Sequence of protein 2:
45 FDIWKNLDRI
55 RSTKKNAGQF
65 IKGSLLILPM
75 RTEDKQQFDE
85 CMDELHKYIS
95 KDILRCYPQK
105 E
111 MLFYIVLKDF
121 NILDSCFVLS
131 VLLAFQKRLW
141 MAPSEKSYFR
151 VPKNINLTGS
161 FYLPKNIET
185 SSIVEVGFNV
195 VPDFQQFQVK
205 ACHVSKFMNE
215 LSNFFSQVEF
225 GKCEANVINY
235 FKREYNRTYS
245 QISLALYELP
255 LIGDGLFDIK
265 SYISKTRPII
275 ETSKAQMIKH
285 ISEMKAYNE

Residue-level contacts at the interface:
Residue D531 in protein 1 interacts with residue A205 in protein 2 (closest heavy-atom distance 3.0 Å).
Residue I522 in protein 1 is in contact with residue M141 in protein 2 (closest heavy-atom distance 4.4 Å).
Residue E526 in protein 1 is in contact with residue M141 in protein 2 (closest heavy-atom distance 3.5 Å).
Residue L554 in protein 1 is in contact with residue K204 in protein 2 (closest heavy-atom distance 4.0 Å).
Residue V523 in protein 1 interacts with residue M141 in protein 2 (closest heavy-atom distance 3.7 Å).
Residue I522 in protein 1 is in contact with residue W140 in protein 2 (closest heavy-atom distance 3.5 Å).
Residue V523 in protein 1 interacts with residue W140 in protein 2 (closest heavy-atom distance 3.4 Å).
Residue D531 in protein 1 contacts residue C206 in protein 2 (closest heavy-atom distance 5.0 Å).
Residue E526 in protein 1 interacts with residue N156 in protein 2 (closest heavy-atom distance 4.6 Å).

The following describes two proteins that form a bound complex.

Sequence of protein 1:
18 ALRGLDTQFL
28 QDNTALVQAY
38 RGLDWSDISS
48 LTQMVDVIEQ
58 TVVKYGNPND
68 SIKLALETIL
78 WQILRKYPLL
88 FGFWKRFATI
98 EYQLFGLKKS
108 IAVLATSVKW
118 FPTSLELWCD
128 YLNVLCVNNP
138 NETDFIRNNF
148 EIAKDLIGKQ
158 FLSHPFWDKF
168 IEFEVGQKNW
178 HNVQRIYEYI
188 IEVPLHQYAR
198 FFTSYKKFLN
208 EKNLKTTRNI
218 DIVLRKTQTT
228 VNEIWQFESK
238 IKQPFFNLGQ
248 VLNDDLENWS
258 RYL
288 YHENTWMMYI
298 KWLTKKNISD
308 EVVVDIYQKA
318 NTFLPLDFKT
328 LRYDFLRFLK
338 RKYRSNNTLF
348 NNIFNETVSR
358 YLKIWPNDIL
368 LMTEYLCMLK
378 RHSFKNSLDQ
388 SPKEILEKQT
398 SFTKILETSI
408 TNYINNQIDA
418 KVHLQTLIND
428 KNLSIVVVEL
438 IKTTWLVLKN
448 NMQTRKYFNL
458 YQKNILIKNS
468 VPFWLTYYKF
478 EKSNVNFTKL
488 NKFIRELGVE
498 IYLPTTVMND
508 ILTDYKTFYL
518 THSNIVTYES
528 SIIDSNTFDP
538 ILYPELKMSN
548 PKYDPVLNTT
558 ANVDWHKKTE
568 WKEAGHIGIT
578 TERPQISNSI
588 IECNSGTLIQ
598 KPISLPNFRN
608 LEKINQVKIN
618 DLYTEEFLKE